Sequence of chain B:
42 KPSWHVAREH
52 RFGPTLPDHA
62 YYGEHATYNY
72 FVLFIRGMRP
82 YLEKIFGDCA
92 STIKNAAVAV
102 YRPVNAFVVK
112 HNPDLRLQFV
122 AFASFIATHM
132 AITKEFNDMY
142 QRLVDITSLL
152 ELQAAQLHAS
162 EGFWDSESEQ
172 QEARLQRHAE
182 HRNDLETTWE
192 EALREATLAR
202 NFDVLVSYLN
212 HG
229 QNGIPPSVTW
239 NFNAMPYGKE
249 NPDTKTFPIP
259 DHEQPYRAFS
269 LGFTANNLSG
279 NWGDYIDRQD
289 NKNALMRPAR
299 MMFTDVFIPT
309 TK

Contacts between the two chains:
Residue W280 in chain B is in contact with residue G102 in chain A (closest heavy-atom distance 3.8 Å).
Residue V121 in chain B is in contact with residue W25 in chain A (closest heavy-atom distance 3.8 Å).
Residue D282 in chain B contacts residue L106 in chain A (closest heavy-atom distance 3.3 Å).
Residue D303 in chain B contacts residue H80 in chain A (closest heavy-atom distance 4.7 Å).
Residue R265 in chain B is in contact with residue P108 in chain A (closest heavy-atom distance 4.2 Å).
Residue Y264 in chain B contacts residue P108 in chain A (closest heavy-atom distance 3.8 Å).
Residue P263 in chain B contacts residue R111 in chain A (closest heavy-atom distance 4.4 Å).
Residue L116 in chain B interacts with residue A33 in chain A (closest heavy-atom distance 4.0 Å).
Residue D303 in chain B contacts residue Q88 in chain A (closest heavy-atom distance 3.3 Å).
Residue Y283 in chain B interacts with residue A98 in chain A (closest heavy-atom distance 4.5 Å).
Residue I306 in chain B is in contact with residue Q93 in chain A (closest heavy-atom distance 3.5 Å).
Residue R286 in chain B interacts with residue Q101 in chain A (closest heavy-atom distance 4.1 Å).
Residue Y245 in chain B contacts residue P110 in chain A (closest heavy-atom distance 3.3 Å).
Residue W280 in chain B is in contact with residue L106 in chain A (closest heavy-atom distance 3.8 Å).
Residue D115 in chain B contacts residue G30 in chain A (closest heavy-atom distance 3.1 Å).
Residue R117 in chain B is in contact with residue M28 in chain A (closest heavy-atom distance 4.2 Å).
Residue R286 in chain B contacts residue G100 in chain A (closest heavy-atom distance 3.9 Å).
Residue E261 in chain B contacts residue R111 in chain A (closest heavy-atom distance 3.9 Å).
Residue R286 in chain B contacts residue Y99 in chain A (closest heavy-atom distance 2.8 Å).
Residue G246 in chain B contacts residue P110 in chain A (closest heavy-atom distance 4.6 Å).
Residue R117 in chain B is in contact with residue E29 in chain A (closest heavy-atom distance 2.9 Å).
Residue V304 in chain B interacts with residue V85 in chain A (closest heavy-atom distance 3.2 Å).
Residue D115 in chain B interacts with residue M28 in chain A (closest heavy-atom distance 3.1 Å).
Residue R117 in chain B contacts residue W25 in chain A (closest heavy-atom distance 2.4 Å).
Residue K247 in chain B interacts with residue P110 in chain A (closest heavy-atom distance 3.9 Å).
Residue W280 in chain B interacts with residue W105 in chain A (closest heavy-atom distance 3.4 Å).
Residue Y283 in chain B interacts with residue L106 in chain A (closest heavy-atom distance 3.8 Å).
Residue D303 in chain B is in contact with residue V85 in chain A (closest heavy-atom distance 3.7 Å).
Residue L116 in chain B is in contact with residue M28 in chain A (closest heavy-atom distance 3.7 Å).
Residue L116 in chain B is in contact with residue V36 in chain A (closest heavy-atom distance 3.5 Å).
Residue N275 in chain B interacts with residue W105 in chain A (closest heavy-atom distance 3.8 Å).
Residue A266 in chain B contacts residue W105 in chain A (closest heavy-atom distance 4.6 Å).
Residue V304 in chain B contacts residue Q88 in chain A (closest heavy-atom distance 4.4 Å).
Residue Y245 in chain B interacts with residue V109 in chain A (closest heavy-atom distance 4.7 Å).
Residue G281 in chain B contacts residue N107 in chain A (closest heavy-atom distance 2.6 Å).
Residue R265 in chain B contacts residue W105 in chain A (closest heavy-atom distance 4.7 Å).
Residue R286 in chain B is in contact with residue L106 in chain A (closest heavy-atom distance 3.6 Å).
Residue Y283 in chain B interacts with residue N107 in chain A (closest heavy-atom distance 4.7 Å).
Residue Q262 in chain B contacts residue R111 in chain A (closest heavy-atom distance 4.5 Å).
Residue R265 in chain B interacts with residue N107 in chain A (closest heavy-atom distance 2.9 Å).
Residue Y283 in chain B is in contact with residue Y99 in chain A (closest heavy-atom distance 4.4 Å).
Residue I306 in chain B contacts residue K89 in chain A (closest heavy-atom distance 4.0 Å).
Residue L116 in chain B interacts with residue K31 in chain A (closest heavy-atom distance 3.1 Å).
Residue R286 in chain B interacts with residue G103 in chain A (closest heavy-atom distance 4.6 Å).
Residue S268 in chain B interacts with residue W105 in chain A (closest heavy-atom distance 3.8 Å).
Residue R117 in chain B contacts residue R26 in chain A (closest heavy-atom distance 3.8 Å).
Residue P263 in chain B contacts residue P108 in chain A (closest heavy-atom distance 4.1 Å).
Residue D115 in chain B is in contact with residue K31 in chain A (closest heavy-atom distance 3.5 Å).
Residue V304 in chain B is in contact with residue K89 in chain A (closest heavy-atom distance 3.8 Å).
Residue D282 in chain B is in contact with residue P108 in chain A (closest heavy-atom distance 3.7 Å).
Residue D115 in chain B contacts residue E29 in chain A (closest heavy-atom distance 4.1 Å).
Residue D282 in chain B is in contact with residue N107 in chain A (closest heavy-atom distance 3.5 Å).
Residue D282 in chain B contacts residue P110 in chain A (closest heavy-atom distance 3.8 Å).
Residue I257 in chain B is in contact with residue R111 in chain A (closest heavy-atom distance 3.2 Å).
Residue L116 in chain B is in contact with residue S32 in chain A (closest heavy-atom distance 4.2 Å).
Residue P263 in chain B is in contact with residue V109 in chain A (closest heavy-atom distance 4.6 Å).
Residue V304 in chain B is in contact with residue A92 in chain A (closest heavy-atom distance 4.7 Å).
Residue G281 in chain B is in contact with residue W105 in chain A (closest heavy-atom distance 4.8 Å).
Residue N279 in chain B interacts with residue N107 in chain A (closest heavy-atom distance 2.6 Å).
Residue G281 in chain B contacts residue L106 in chain A (closest heavy-atom distance 3.3 Å).

These two protein chains interact to form a complex.

Sequence of chain A:
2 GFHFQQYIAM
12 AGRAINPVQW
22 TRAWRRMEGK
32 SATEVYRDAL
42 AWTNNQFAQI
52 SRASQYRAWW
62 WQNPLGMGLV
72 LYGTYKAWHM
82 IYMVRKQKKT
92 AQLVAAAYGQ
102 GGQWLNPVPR